The following describes two proteins that form a bound complex.

Sequence of the second protein:
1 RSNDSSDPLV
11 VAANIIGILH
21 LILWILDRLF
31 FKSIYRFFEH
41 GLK

Sequence of the first protein:
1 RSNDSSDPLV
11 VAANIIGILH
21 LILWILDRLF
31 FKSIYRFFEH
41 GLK

Contacts between the two chains:
Residue N14 in the first protein interacts with residue V10 in the second protein (closest heavy-atom distance 3.5 Å).
Residue V11 in the first protein is in contact with residue V10 in the second protein (closest heavy-atom distance 4.4 Å).
Residue H20 in the first protein contacts residue W24 in the second protein (closest heavy-atom distance 4.9 Å).
Residue N14 in the first protein contacts residue N14 in the second protein (closest heavy-atom distance 4.5 Å).
Residue V10 in the first protein contacts residue V11 in the second protein (closest heavy-atom distance 4.4 Å).
Residue H20 in the first protein interacts with residue L21 in the second protein (closest heavy-atom distance 2.8 Å).
Residue L21 in the first protein is in contact with residue H20 in the second protein (closest heavy-atom distance 2.8 Å).
Residue D7 in the first protein is in contact with residue D7 in the second protein (closest heavy-atom distance 4.3 Å).
Residue W24 in the first protein interacts with residue H20 in the second protein (closest heavy-atom distance 5.0 Å).
Residue W24 in the first protein interacts with residue W24 in the second protein (closest heavy-atom distance 2.9 Å).
Residue V11 in the first protein is in contact with residue V11 in the second protein (closest heavy-atom distance 4.4 Å).
Residue V11 in the first protein interacts with residue D7 in the second protein (closest heavy-atom distance 3.2 Å).
Residue V10 in the first protein contacts residue N14 in the second protein (closest heavy-atom distance 3.4 Å).
Residue H20 in the first protein is in contact with residue H20 in the second protein (closest heavy-atom distance 3.5 Å).
Residue N3 in the first protein interacts with residue N3 in the second protein (closest heavy-atom distance 3.1 Å).
Residue D7 in the first protein is in contact with residue V11 in the second protein (closest heavy-atom distance 3.2 Å).